Sequence of protein 1:
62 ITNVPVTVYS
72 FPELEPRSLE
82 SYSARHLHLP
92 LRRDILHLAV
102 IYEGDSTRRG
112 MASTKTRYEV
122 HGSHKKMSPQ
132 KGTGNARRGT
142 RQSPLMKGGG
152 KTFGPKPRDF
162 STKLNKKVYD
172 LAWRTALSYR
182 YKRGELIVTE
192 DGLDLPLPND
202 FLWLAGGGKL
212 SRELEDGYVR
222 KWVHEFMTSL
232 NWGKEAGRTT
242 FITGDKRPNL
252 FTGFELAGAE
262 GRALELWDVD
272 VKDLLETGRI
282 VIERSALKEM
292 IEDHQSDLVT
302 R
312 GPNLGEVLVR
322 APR

Sequence of protein 2:
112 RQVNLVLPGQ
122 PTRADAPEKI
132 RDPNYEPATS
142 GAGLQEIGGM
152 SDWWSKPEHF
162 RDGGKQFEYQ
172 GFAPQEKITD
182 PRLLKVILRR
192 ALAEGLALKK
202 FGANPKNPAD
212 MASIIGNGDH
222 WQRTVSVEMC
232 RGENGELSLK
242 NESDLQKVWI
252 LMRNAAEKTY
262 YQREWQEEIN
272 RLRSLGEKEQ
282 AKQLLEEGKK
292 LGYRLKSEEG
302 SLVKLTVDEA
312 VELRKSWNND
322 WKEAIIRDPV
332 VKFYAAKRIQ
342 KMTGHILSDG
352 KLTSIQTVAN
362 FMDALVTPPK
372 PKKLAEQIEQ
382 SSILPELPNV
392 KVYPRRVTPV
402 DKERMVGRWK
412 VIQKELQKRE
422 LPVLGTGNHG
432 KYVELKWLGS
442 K

Residue-level contacts at the interface:
Residue V114 in protein 2 is in contact with residue D201 in protein 1 (closest heavy-atom distance 4.1 Å).
Residue F334 in protein 2 contacts residue T68 in protein 1 (closest heavy-atom distance 3.8 Å).
Residue Q341 in protein 2 is in contact with residue P77 in protein 1 (closest heavy-atom distance 3.5 Å).
Residue F334 in protein 2 is in contact with residue P77 in protein 1 (closest heavy-atom distance 3.7 Å).
Residue Y335 in protein 2 contacts residue V320 in protein 1 (closest heavy-atom distance 3.2 Å).
Residue F161 in protein 2 contacts residue K222 in protein 1 (closest heavy-atom distance 3.9 Å).
Residue W155 in protein 2 interacts with residue L211 in protein 1 (closest heavy-atom distance 4.0 Å).
Residue Q341 in protein 2 contacts residue L75 in protein 1 (closest heavy-atom distance 3.0 Å).
Residue F334 in protein 2 is in contact with residue V320 in protein 1 (closest heavy-atom distance 4.1 Å).
Residue Y170 in protein 2 is in contact with residue P73 in protein 1 (closest heavy-atom distance 2.8 Å).
Residue W155 in protein 2 interacts with residue L215 in protein 1 (closest heavy-atom distance 3.0 Å).
Residue F173 in protein 2 interacts with residue E76 in protein 1 (closest heavy-atom distance 3.5 Å).
Residue Y170 in protein 2 contacts residue L231 in protein 1 (closest heavy-atom distance 3.3 Å).
Residue V114 in protein 2 contacts residue W204 in protein 1 (closest heavy-atom distance 3.9 Å).
Residue G351 in protein 2 is in contact with residue Y182 in protein 1 (closest heavy-atom distance 3.5 Å).
Residue Y170 in protein 2 is in contact with residue E74 in protein 1 (closest heavy-atom distance 3.9 Å).
Residue D350 in protein 2 contacts residue T68 in protein 1 (closest heavy-atom distance 3.5 Å).
Residue M151 in protein 2 is in contact with residue L215 in protein 1 (closest heavy-atom distance 3.6 Å).
Residue K338 in protein 2 interacts with residue E76 in protein 1 (closest heavy-atom distance 4.0 Å).
Residue F168 in protein 2 is in contact with residue W223 in protein 1 (closest heavy-atom distance 3.7 Å).
Residue S152 in protein 2 interacts with residue E214 in protein 1 (closest heavy-atom distance 3.6 Å).
Residue F168 in protein 2 interacts with residue Y219 in protein 1 (closest heavy-atom distance 3.8 Å).
Residue F173 in protein 2 is in contact with residue E74 in protein 1 (closest heavy-atom distance 3.1 Å).
Residue Q167 in protein 2 contacts residue Y219 in protein 1 (closest heavy-atom distance 2.5 Å).
Residue W155 in protein 2 contacts residue K222 in protein 1 (closest heavy-atom distance 3.4 Å).
Residue D350 in protein 2 contacts residue P66 in protein 1 (closest heavy-atom distance 3.6 Å).
Residue T354 in protein 2 is in contact with residue P66 in protein 1 (closest heavy-atom distance 3.4 Å).
Residue W155 in protein 2 contacts residue Y219 in protein 1 (closest heavy-atom distance 3.5 Å).
Residue K338 in protein 2 interacts with residue P77 in protein 1 (closest heavy-atom distance 3.0 Å).
Residue L118 in protein 2 interacts with residue L211 in protein 1 (closest heavy-atom distance 3.4 Å).
Residue T354 in protein 2 interacts with residue H89 in protein 1 (closest heavy-atom distance 4.0 Å).
Residue W155 in protein 2 contacts residue G218 in protein 1 (closest heavy-atom distance 3.5 Å).
Residue G172 in protein 2 contacts residue E74 in protein 1 (closest heavy-atom distance 3.9 Å).
Residue F168 in protein 2 interacts with residue K222 in protein 1 (closest heavy-atom distance 3.9 Å).
Residue Q176 in protein 2 is in contact with residue S230 in protein 1 (closest heavy-atom distance 3.9 Å).
Residue Q167 in protein 2 is in contact with residue W223 in protein 1 (closest heavy-atom distance 4.1 Å).
Residue Y170 in protein 2 contacts residue F227 in protein 1 (closest heavy-atom distance 3.6 Å).
Residue L116 in protein 2 is in contact with residue D201 in protein 1 (closest heavy-atom distance 3.6 Å).
Residue T354 in protein 2 interacts with residue Y182 in protein 1 (closest heavy-atom distance 3.1 Å).
Residue W154 in protein 2 contacts residue L215 in protein 1 (closest heavy-atom distance 3.5 Å).
Residue I347 in protein 2 is in contact with residue Y70 in protein 1 (closest heavy-atom distance 3.9 Å).
Residue D350 in protein 2 contacts residue Y70 in protein 1 (closest heavy-atom distance 3.7 Å).
Residue M151 in protein 2 interacts with residue E214 in protein 1 (closest heavy-atom distance 3.6 Å).
Residue R112 in protein 2 contacts residue W204 in protein 1 (closest heavy-atom distance 3.6 Å).
Residue P119 in protein 2 is in contact with residue L215 in protein 1 (closest heavy-atom distance 4.1 Å).
Residue N115 in protein 2 is in contact with residue D201 in protein 1 (closest heavy-atom distance 2.7 Å).
Residue F161 in protein 2 is in contact with residue Y219 in protein 1 (closest heavy-atom distance 4.0 Å).
Residue L348 in protein 2 is in contact with residue Y70 in protein 1 (closest heavy-atom distance 3.9 Å).
Residue S349 in protein 2 is in contact with residue G185 in protein 1 (closest heavy-atom distance 3.4 Å).
Residue V331 in protein 2 interacts with residue V320 in protein 1 (closest heavy-atom distance 4.1 Å).
Residue D350 in protein 2 interacts with residue V67 in protein 1 (closest heavy-atom distance 3.9 Å).
Residue P330 in protein 2 interacts with residue P66 in protein 1 (closest heavy-atom distance 3.9 Å).
Residue Q167 in protein 2 interacts with residue P199 in protein 1 (closest heavy-atom distance 4.0 Å).
Residue F168 in protein 2 interacts with residue E226 in protein 1 (closest heavy-atom distance 3.0 Å).
Residue Y170 in protein 2 contacts residue S230 in protein 1 (closest heavy-atom distance 3.6 Å).
Residue F334 in protein 2 interacts with residue L80 in protein 1 (closest heavy-atom distance 3.8 Å).
Residue F334 in protein 2 is in contact with residue S79 in protein 1 (closest heavy-atom distance 3.8 Å).
Residue L116 in protein 2 is in contact with residue Y219 in protein 1 (closest heavy-atom distance 3.9 Å).
Residue F173 in protein 2 interacts with residue L75 in protein 1 (closest heavy-atom distance 4.0 Å).
Residue D350 in protein 2 contacts residue Y182 in protein 1 (closest heavy-atom distance 3.3 Å).

These two protein chains interact to form a complex.